Residue-level contacts at the interface:
Residue R148 in protein 1 is in contact with residue L77 in protein 2 (closest heavy-atom distance 2.7 Å).
Residue R151 in protein 1 contacts residue K23 in protein 2 (closest heavy-atom distance 4.3 Å).
Residue D147 in protein 1 interacts with residue K23 in protein 2 (closest heavy-atom distance 4.6 Å).
Residue R148 in protein 1 interacts with residue T78 in protein 2 (closest heavy-atom distance 4.7 Å).
Residue R151 in protein 1 interacts with residue E79 in protein 2 (closest heavy-atom distance 3.6 Å).
Residue R148 in protein 1 contacts residue Y76 in protein 2 (closest heavy-atom distance 2.8 Å).
Residue R143 in protein 1 interacts with residue N103 in protein 2 (closest heavy-atom distance 2.8 Å).
Residue R148 in protein 1 interacts with residue E79 in protein 2 (closest heavy-atom distance 2.9 Å).
Residue D147 in protein 1 is in contact with residue E79 in protein 2 (closest heavy-atom distance 3.8 Å).
Residue R146 in protein 1 interacts with residue E79 in protein 2 (closest heavy-atom distance 4.8 Å).

Sequence of protein 2:
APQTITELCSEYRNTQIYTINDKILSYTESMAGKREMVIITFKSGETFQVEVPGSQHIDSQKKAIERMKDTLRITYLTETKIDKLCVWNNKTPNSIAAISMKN

Sequence of protein 1:
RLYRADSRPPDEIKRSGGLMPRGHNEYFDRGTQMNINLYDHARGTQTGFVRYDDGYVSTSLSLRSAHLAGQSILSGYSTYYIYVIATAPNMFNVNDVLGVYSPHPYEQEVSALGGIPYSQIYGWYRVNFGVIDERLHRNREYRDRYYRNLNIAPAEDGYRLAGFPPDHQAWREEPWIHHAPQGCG

The following describes two proteins that form a bound complex.